Interface contacts:
Residue S532 in the first protein is in contact with residue R83 in the second protein (closest heavy-atom distance 3.9 Å).
Residue V528 in the first protein is in contact with residue A324 in the second protein (closest heavy-atom distance 4.5 Å).
Residue K380 in the first protein contacts residue E87 in the second protein (closest heavy-atom distance 3.8 Å).
Residue A531 in the first protein contacts residue G325 in the second protein (closest heavy-atom distance 4.8 Å).
Residue E349 in the first protein interacts with residue K147 in the second protein (closest heavy-atom distance 4.7 Å).
Residue K538 in the first protein is in contact with residue H47 in the second protein (closest heavy-atom distance 4.8 Å).
Residue V528 in the first protein is in contact with residue G325 in the second protein (closest heavy-atom distance 4.9 Å).
Residue S532 in the first protein is in contact with residue E337 in the second protein (closest heavy-atom distance 4.0 Å).
Residue V528 in the first protein is in contact with residue N330 in the second protein (closest heavy-atom distance 3.4 Å).

Sequence of the first protein:
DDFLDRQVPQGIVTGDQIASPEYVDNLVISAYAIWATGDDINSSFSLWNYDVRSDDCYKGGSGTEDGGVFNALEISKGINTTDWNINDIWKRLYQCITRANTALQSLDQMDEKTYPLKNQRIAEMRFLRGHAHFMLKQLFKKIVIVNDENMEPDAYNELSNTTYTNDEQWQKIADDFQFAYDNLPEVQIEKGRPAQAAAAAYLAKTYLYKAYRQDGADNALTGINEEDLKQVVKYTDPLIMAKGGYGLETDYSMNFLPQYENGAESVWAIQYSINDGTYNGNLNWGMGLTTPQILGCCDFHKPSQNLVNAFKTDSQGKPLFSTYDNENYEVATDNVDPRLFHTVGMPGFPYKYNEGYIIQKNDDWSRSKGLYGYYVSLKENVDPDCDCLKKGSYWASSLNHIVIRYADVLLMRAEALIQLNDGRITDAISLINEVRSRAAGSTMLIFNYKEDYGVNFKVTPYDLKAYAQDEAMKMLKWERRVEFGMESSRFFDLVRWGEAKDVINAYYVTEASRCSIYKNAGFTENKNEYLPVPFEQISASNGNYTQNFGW

These two protein chains interact to form a complex.

Sequence of the second protein:
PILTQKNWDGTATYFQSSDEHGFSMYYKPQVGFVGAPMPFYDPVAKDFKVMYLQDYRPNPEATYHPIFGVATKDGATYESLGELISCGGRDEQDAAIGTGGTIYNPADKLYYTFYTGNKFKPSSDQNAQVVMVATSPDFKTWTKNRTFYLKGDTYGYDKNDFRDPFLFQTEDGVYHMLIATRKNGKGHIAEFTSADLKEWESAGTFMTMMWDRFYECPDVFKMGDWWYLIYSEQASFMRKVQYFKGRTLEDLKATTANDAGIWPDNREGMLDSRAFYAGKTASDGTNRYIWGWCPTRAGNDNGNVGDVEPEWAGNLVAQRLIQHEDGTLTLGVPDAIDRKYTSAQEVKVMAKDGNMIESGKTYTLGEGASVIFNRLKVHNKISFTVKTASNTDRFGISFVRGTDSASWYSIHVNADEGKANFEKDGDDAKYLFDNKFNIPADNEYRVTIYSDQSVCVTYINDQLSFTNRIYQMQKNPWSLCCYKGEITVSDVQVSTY